Sequence of protein 2:
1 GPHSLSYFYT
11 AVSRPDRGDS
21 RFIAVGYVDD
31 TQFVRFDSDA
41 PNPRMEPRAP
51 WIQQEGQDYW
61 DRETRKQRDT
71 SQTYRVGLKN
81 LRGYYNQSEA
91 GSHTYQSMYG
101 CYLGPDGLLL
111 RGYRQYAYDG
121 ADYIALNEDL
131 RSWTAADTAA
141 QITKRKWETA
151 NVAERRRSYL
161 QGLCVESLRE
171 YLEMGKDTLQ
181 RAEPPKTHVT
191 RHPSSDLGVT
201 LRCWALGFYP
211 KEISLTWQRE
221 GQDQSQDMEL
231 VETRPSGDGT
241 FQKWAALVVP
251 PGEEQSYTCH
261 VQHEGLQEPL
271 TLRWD

Interface contacts:
Residue W147 in protein 2 is in contact with residue S7 in protein 1 (closest heavy-atom distance 3.1 Å).
Residue Y9 in protein 2 contacts residue L2 in protein 1 (closest heavy-atom distance 3.4 Å).
Residue L163 in protein 2 contacts residue L2 in protein 1 (closest heavy-atom distance 3.8 Å).
Residue N80 in protein 2 is in contact with residue V9 in protein 1 (closest heavy-atom distance 3.0 Å).
Residue Y123 in protein 2 interacts with residue V9 in protein 1 (closest heavy-atom distance 3.6 Å).
Residue E63 in protein 2 is in contact with residue S1 in protein 1 (closest heavy-atom distance 3.1 Å).
Residue R156 in protein 2 interacts with residue S7 in protein 1 (closest heavy-atom distance 4.1 Å).
Residue R114 in protein 2 interacts with residue Y5 in protein 1 (closest heavy-atom distance 4.5 Å).
Residue R156 in protein 2 is in contact with residue D3 in protein 1 (closest heavy-atom distance 2.7 Å).
Residue T143 in protein 2 is in contact with residue D8 in protein 1 (closest heavy-atom distance 4.8 Å).
Residue K66 in protein 2 is in contact with residue E4 in protein 1 (closest heavy-atom distance 3.5 Å).
Residue W147 in protein 2 interacts with residue V9 in protein 1 (closest heavy-atom distance 4.3 Å).
Residue L163 in protein 2 is in contact with residue S1 in protein 1 (closest heavy-atom distance 3.4 Å).
Residue M45 in protein 2 interacts with residue L2 in protein 1 (closest heavy-atom distance 4.0 Å).
Residue Y7 in protein 2 is in contact with residue L2 in protein 1 (closest heavy-atom distance 3.4 Å).
Residue Q67 in protein 2 is in contact with residue L2 in protein 1 (closest heavy-atom distance 3.4 Å).
Residue W147 in protein 2 contacts residue D8 in protein 1 (closest heavy-atom distance 2.9 Å).
Residue T70 in protein 2 contacts residue S6 in protein 1 (closest heavy-atom distance 3.2 Å).
Residue T70 in protein 2 contacts residue E4 in protein 1 (closest heavy-atom distance 4.4 Å).
Residue Y99 in protein 2 contacts residue D3 in protein 1 (closest heavy-atom distance 3.1 Å).
Residue F33 in protein 2 contacts residue S1 in protein 1 (closest heavy-atom distance 5.0 Å).
Residue Y95 in protein 2 contacts residue V9 in protein 1 (closest heavy-atom distance 3.6 Å).
Residue K66 in protein 2 interacts with residue D3 in protein 1 (closest heavy-atom distance 4.6 Å).
Residue V76 in protein 2 is in contact with residue D8 in protein 1 (closest heavy-atom distance 3.6 Å).
Residue N80 in protein 2 interacts with residue D8 in protein 1 (closest heavy-atom distance 4.5 Å).
Residue T73 in protein 2 contacts residue S7 in protein 1 (closest heavy-atom distance 3.9 Å).
Residue T143 in protein 2 contacts residue V9 in protein 1 (closest heavy-atom distance 2.7 Å).
Residue K146 in protein 2 is in contact with residue V9 in protein 1 (closest heavy-atom distance 3.1 Å).
Residue Y59 in protein 2 contacts residue S1 in protein 1 (closest heavy-atom distance 4.6 Å).
Residue L5 in protein 2 contacts residue S1 in protein 1 (closest heavy-atom distance 3.9 Å).
Residue G77 in protein 2 interacts with residue V9 in protein 1 (closest heavy-atom distance 3.5 Å).
Residue Y171 in protein 2 is in contact with residue S1 in protein 1 (closest heavy-atom distance 2.7 Å).
Residue L81 in protein 2 interacts with residue V9 in protein 1 (closest heavy-atom distance 3.8 Å).
Residue D69 in protein 2 is in contact with residue S6 in protein 1 (closest heavy-atom distance 4.2 Å).
Residue R155 in protein 2 is in contact with residue D3 in protein 1 (closest heavy-atom distance 4.6 Å).
Residue K146 in protein 2 interacts with residue D8 in protein 1 (closest heavy-atom distance 4.2 Å).
Residue R155 in protein 2 contacts residue Y5 in protein 1 (closest heavy-atom distance 4.0 Å).
Residue R155 in protein 2 interacts with residue E4 in protein 1 (closest heavy-atom distance 4.2 Å).
Residue R114 in protein 2 contacts residue D3 in protein 1 (closest heavy-atom distance 3.5 Å).
Residue Y9 in protein 2 interacts with residue D3 in protein 1 (closest heavy-atom distance 4.0 Å).
Residue Y7 in protein 2 interacts with residue S1 in protein 1 (closest heavy-atom distance 2.9 Å).
Residue T73 in protein 2 is in contact with residue D8 in protein 1 (closest heavy-atom distance 3.4 Å).
Residue K66 in protein 2 interacts with residue S1 in protein 1 (closest heavy-atom distance 3.1 Å).
Residue Y99 in protein 2 contacts residue L2 in protein 1 (closest heavy-atom distance 3.3 Å).
Residue T70 in protein 2 is in contact with residue D3 in protein 1 (closest heavy-atom distance 4.6 Å).
Residue V152 in protein 2 interacts with residue Y5 in protein 1 (closest heavy-atom distance 3.8 Å).
Residue R156 in protein 2 contacts residue Y5 in protein 1 (closest heavy-atom distance 3.1 Å).
Residue Y159 in protein 2 interacts with residue L2 in protein 1 (closest heavy-atom distance 3.5 Å).
Residue Y159 in protein 2 is in contact with residue D3 in protein 1 (closest heavy-atom distance 3.4 Å).
Residue Y84 in protein 2 interacts with residue V9 in protein 1 (closest heavy-atom distance 2.9 Å).
Residue T73 in protein 2 contacts residue S6 in protein 1 (closest heavy-atom distance 3.1 Å).
Residue S167 in protein 2 interacts with residue S1 in protein 1 (closest heavy-atom distance 3.2 Å).
Residue R156 in protein 2 is in contact with residue S6 in protein 1 (closest heavy-atom distance 4.5 Å).
Residue A150 in protein 2 interacts with residue Y5 in protein 1 (closest heavy-atom distance 4.4 Å).
Residue E63 in protein 2 interacts with residue L2 in protein 1 (closest heavy-atom distance 2.9 Å).
Residue K66 in protein 2 is in contact with residue L2 in protein 1 (closest heavy-atom distance 2.9 Å).
Residue V152 in protein 2 contacts residue S7 in protein 1 (closest heavy-atom distance 3.6 Å).
Residue Y159 in protein 2 interacts with residue S1 in protein 1 (closest heavy-atom distance 2.4 Å).

The following describes two proteins that form a bound complex.

Sequence of protein 1:
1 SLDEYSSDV